Sequence of the second protein:
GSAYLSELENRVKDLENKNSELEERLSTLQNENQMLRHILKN

These two protein chains interact to form a complex.

Sequence of the first protein:
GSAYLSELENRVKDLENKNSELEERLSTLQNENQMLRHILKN

Residue-level contacts at the interface:
Residue L29 in the second protein interacts with residue L29 in the first protein (closest heavy-atom distance 3.9 Å).
Residue E16 in the second protein contacts residue R11 in the first protein (closest heavy-atom distance 2.5 Å).
Residue N33 in the second protein is in contact with residue N33 in the first protein (closest heavy-atom distance 3.1 Å).
Residue R11 in the second protein is in contact with residue E16 in the first protein (closest heavy-atom distance 2.6 Å).
Residue R37 in the second protein is in contact with residue E32 in the first protein (closest heavy-atom distance 2.9 Å).
Residue K18 in the second protein interacts with residue N19 in the first protein (closest heavy-atom distance 3.5 Å).
Residue L15 in the second protein interacts with residue L15 in the first protein (closest heavy-atom distance 3.6 Å).
Residue L29 in the second protein interacts with residue Q30 in the first protein (closest heavy-atom distance 3.4 Å).
Residue L15 in the second protein interacts with residue E16 in the first protein (closest heavy-atom distance 3.9 Å).
Residue L26 in the second protein contacts residue R25 in the first protein (closest heavy-atom distance 4.0 Å).
Residue R11 in the second protein interacts with residue V12 in the first protein (closest heavy-atom distance 4.1 Å).
Residue R25 in the second protein contacts residue L26 in the first protein (closest heavy-atom distance 3.9 Å).
Residue L22 in the second protein interacts with residue L26 in the first protein (closest heavy-atom distance 3.7 Å).
Residue L40 in the second protein is in contact with residue L36 in the first protein (closest heavy-atom distance 3.9 Å).
Residue N33 in the second protein interacts with residue L29 in the first protein (closest heavy-atom distance 3.1 Å).
Residue L29 in the second protein contacts residue L26 in the first protein (closest heavy-atom distance 3.4 Å).
Residue Q30 in the second protein interacts with residue L29 in the first protein (closest heavy-atom distance 3.5 Å).
Residue L26 in the second protein interacts with residue L29 in the first protein (closest heavy-atom distance 3.6 Å).
Residue L8 in the second protein is in contact with residue L5 in the first protein (closest heavy-atom distance 3.5 Å).
Residue E16 in the second protein contacts residue L15 in the first protein (closest heavy-atom distance 4.2 Å).
Residue L40 in the second protein contacts residue I39 in the first protein (closest heavy-atom distance 3.8 Å).
Residue L5 in the second protein is in contact with residue Y4 in the first protein (closest heavy-atom distance 4.2 Å).
Residue I39 in the second protein is in contact with residue L40 in the first protein (closest heavy-atom distance 3.5 Å).
Residue L5 in the second protein is in contact with residue L5 in the first protein (closest heavy-atom distance 3.8 Å).
Residue R37 in the second protein interacts with residue L36 in the first protein (closest heavy-atom distance 3.9 Å).
Residue L8 in the second protein contacts residue V12 in the first protein (closest heavy-atom distance 3.9 Å).
Residue L15 in the second protein is in contact with residue N19 in the first protein (closest heavy-atom distance 4.2 Å).
Residue Y4 in the second protein is in contact with residue L5 in the first protein (closest heavy-atom distance 2.9 Å).
Residue L22 in the second protein contacts residue E23 in the first protein (closest heavy-atom distance 4.1 Å).
Residue V12 in the second protein interacts with residue V12 in the first protein (closest heavy-atom distance 3.1 Å).
Residue E32 in the second protein interacts with residue R37 in the first protein (closest heavy-atom distance 2.7 Å).
Residue E9 in the second protein interacts with residue L8 in the first protein (closest heavy-atom distance 3.2 Å).
Residue E23 in the second protein contacts residue K18 in the first protein (closest heavy-atom distance 4.0 Å).
Residue E23 in the second protein interacts with residue L22 in the first protein (closest heavy-atom distance 4.1 Å).
Residue L8 in the second protein interacts with residue E9 in the first protein (closest heavy-atom distance 2.7 Å).
Residue R11 in the second protein contacts residue E9 in the first protein (closest heavy-atom distance 4.2 Å).
Residue N33 in the second protein contacts residue L36 in the first protein (closest heavy-atom distance 3.8 Å).
Residue V12 in the second protein is in contact with residue R11 in the first protein (closest heavy-atom distance 3.7 Å).
Residue E32 in the second protein contacts residue N33 in the first protein (closest heavy-atom distance 2.8 Å).
Residue L36 in the second protein interacts with residue L40 in the first protein (closest heavy-atom distance 4.0 Å).
Residue N33 in the second protein contacts residue E32 in the first protein (closest heavy-atom distance 3.6 Å).
Residue L40 in the second protein interacts with residue L40 in the first protein (closest heavy-atom distance 3.8 Å).
Residue E7 in the second protein is in contact with residue E9 in the first protein (closest heavy-atom distance 4.5 Å).
Residue V12 in the second protein interacts with residue E9 in the first protein (closest heavy-atom distance 4.0 Å).
Residue V12 in the second protein interacts with residue L15 in the first protein (closest heavy-atom distance 3.8 Å).
Residue L22 in the second protein interacts with residue L22 in the first protein (closest heavy-atom distance 3.7 Å).
Residue L29 in the second protein contacts residue N33 in the first protein (closest heavy-atom distance 4.0 Å).
Residue E9 in the second protein interacts with residue Y4 in the first protein (closest heavy-atom distance 2.6 Å).
Residue L26 in the second protein contacts residue L22 in the first protein (closest heavy-atom distance 3.6 Å).
Residue N19 in the second protein is in contact with residue N19 in the first protein (closest heavy-atom distance 2.4 Å).
Residue L36 in the second protein is in contact with residue N33 in the first protein (closest heavy-atom distance 3.8 Å).
Residue N19 in the second protein is in contact with residue L15 in the first protein (closest heavy-atom distance 3.0 Å).
Residue L36 in the second protein interacts with residue R37 in the first protein (closest heavy-atom distance 4.2 Å).
Residue L22 in the second protein interacts with residue N19 in the first protein (closest heavy-atom distance 3.3 Å).
Residue V12 in the second protein is in contact with residue L8 in the first protein (closest heavy-atom distance 3.9 Å).
Residue L36 in the second protein is in contact with residue L36 in the first protein (closest heavy-atom distance 3.7 Å).
Residue N19 in the second protein contacts residue L22 in the first protein (closest heavy-atom distance 3.5 Å).
Residue L5 in the second protein contacts residue L8 in the first protein (closest heavy-atom distance 4.3 Å).
Residue L26 in the second protein is in contact with residue L26 in the first protein (closest heavy-atom distance 3.4 Å).
Residue L8 in the second protein is in contact with residue L8 in the first protein (closest heavy-atom distance 4.2 Å).